Contacts between the two chains:
Residue A90 in the first protein contacts residue Q42 in the second protein (closest heavy-atom distance 3.5 Å).
Residue E118 in the first protein is in contact with residue S64 in the second protein (closest heavy-atom distance 3.0 Å).
Residue V149 in the first protein contacts residue F59 in the second protein (closest heavy-atom distance 3.7 Å).
Residue E118 in the first protein is in contact with residue L63 in the second protein (closest heavy-atom distance 2.8 Å).
Residue D110 in the first protein interacts with residue S73 in the second protein (closest heavy-atom distance 3.6 Å).
Residue P93 in the first protein is in contact with residue I94 in the second protein (closest heavy-atom distance 3.8 Å).
Residue I117 in the first protein interacts with residue S64 in the second protein (closest heavy-atom distance 3.6 Å).
Residue E120 in the first protein interacts with residue G60 in the second protein (closest heavy-atom distance 3.6 Å).
Residue R121 in the first protein interacts with residue F59 in the second protein (closest heavy-atom distance 3.3 Å).
Residue F113 in the first protein interacts with residue Q68 in the second protein (closest heavy-atom distance 3.4 Å).
Residue F119 in the first protein interacts with residue P62 in the second protein (closest heavy-atom distance 3.8 Å).
Residue V97 in the first protein interacts with residue G72 in the second protein (closest heavy-atom distance 3.7 Å).
Residue Q160 in the first protein contacts residue Q68 in the second protein (closest heavy-atom distance 3.5 Å).
Residue I77 in the first protein is in contact with residue L57 in the second protein (closest heavy-atom distance 3.8 Å).
Residue F119 in the first protein interacts with residue L57 in the second protein (closest heavy-atom distance 3.7 Å).
Residue L112 in the first protein interacts with residue N67 in the second protein (closest heavy-atom distance 3.3 Å).
Residue Y88 in the first protein contacts residue C47 in the second protein (closest heavy-atom distance 2.7 Å).
Residue F119 in the first protein contacts residue K61 in the second protein (closest heavy-atom distance 3.5 Å).
Residue L112 in the first protein is in contact with residue Q68 in the second protein (closest heavy-atom distance 3.4 Å).
Residue L96 in the first protein contacts residue T39 in the second protein (closest heavy-atom distance 3.4 Å).
Residue V111 in the first protein is in contact with residue S70 in the second protein (closest heavy-atom distance 3.8 Å).
Residue T91 in the first protein contacts residue Q42 in the second protein (closest heavy-atom distance 3.8 Å).
Residue L80 in the first protein contacts residue L53 in the second protein (closest heavy-atom distance 3.6 Å).
Residue E118 in the first protein contacts residue P62 in the second protein (closest heavy-atom distance 3.5 Å).
Residue D110 in the first protein is in contact with residue R71 in the second protein (closest heavy-atom distance 3.3 Å).
Residue P93 in the first protein contacts residue Y69 in the second protein (closest heavy-atom distance 3.7 Å).
Residue L80 in the first protein interacts with residue L57 in the second protein (closest heavy-atom distance 3.8 Å).
Residue T115 in the first protein is in contact with residue N67 in the second protein (closest heavy-atom distance 2.5 Å).
Residue Q160 in the first protein contacts residue R101 in the second protein (closest heavy-atom distance 3.3 Å).
Residue P93 in the first protein contacts residue V75 in the second protein (closest heavy-atom distance 3.7 Å).
Residue L87 in the first protein is in contact with residue A46 in the second protein (closest heavy-atom distance 3.8 Å).
Residue L80 in the first protein interacts with residue H56 in the second protein (closest heavy-atom distance 3.8 Å).
Residue Q108 in the first protein interacts with residue R71 in the second protein (closest heavy-atom distance 3.4 Å).
Residue E120 in the first protein is in contact with residue K61 in the second protein (closest heavy-atom distance 2.8 Å).
Residue D110 in the first protein is in contact with residue S70 in the second protein (closest heavy-atom distance 3.0 Å).
Residue T91 in the first protein is in contact with residue L43 in the second protein (closest heavy-atom distance 3.8 Å).
Residue F119 in the first protein is in contact with residue A54 in the second protein (closest heavy-atom distance 3.4 Å).
Residue Y88 in the first protein is in contact with residue I65 in the second protein (closest heavy-atom distance 3.5 Å).
Residue L112 in the first protein contacts residue Y69 in the second protein (closest heavy-atom distance 3.7 Å).
Residue E114 in the first protein contacts residue N67 in the second protein (closest heavy-atom distance 3.0 Å).
Residue I116 in the first protein interacts with residue T66 in the second protein (closest heavy-atom distance 2.7 Å).
Residue I77 in the first protein contacts residue F59 in the second protein (closest heavy-atom distance 3.7 Å).
Residue L87 in the first protein is in contact with residue H49 in the second protein (closest heavy-atom distance 3.7 Å).
Residue E114 in the first protein contacts residue Q68 in the second protein (closest heavy-atom distance 3.0 Å).
Residue L96 in the first protein interacts with residue Y19 in the second protein (closest heavy-atom distance 3.3 Å).
Residue F119 in the first protein is in contact with residue G60 in the second protein (closest heavy-atom distance 3.2 Å).
Residue Y88 in the first protein interacts with residue A46 in the second protein (closest heavy-atom distance 3.8 Å).
Residue F113 in the first protein is in contact with residue Y69 in the second protein (closest heavy-atom distance 3.3 Å).
Residue L96 in the first protein contacts residue R37 in the second protein (closest heavy-atom distance 3.5 Å).
Residue E120 in the first protein interacts with residue L63 in the second protein (closest heavy-atom distance 3.5 Å).
Residue S94 in the first protein contacts residue S73 in the second protein (closest heavy-atom distance 3.0 Å).
Residue V97 in the first protein interacts with residue A95 in the second protein (closest heavy-atom distance 3.8 Å).
Residue F119 in the first protein is in contact with residue L63 in the second protein (closest heavy-atom distance 3.6 Å).
Residue T91 in the first protein is in contact with residue Y69 in the second protein (closest heavy-atom distance 3.4 Å).
Residue Y88 in the first protein interacts with residue N67 in the second protein (closest heavy-atom distance 3.3 Å).
Residue I116 in the first protein is in contact with residue I65 in the second protein (closest heavy-atom distance 3.4 Å).
Residue M84 in the first protein is in contact with residue L53 in the second protein (closest heavy-atom distance 3.8 Å).
Residue Y88 in the first protein is in contact with residue Y69 in the second protein (closest heavy-atom distance 3.1 Å).
Residue R73 in the first protein interacts with residue E58 in the second protein (closest heavy-atom distance 3.4 Å).
Residue F119 in the first protein contacts residue F59 in the second protein (closest heavy-atom distance 3.7 Å).

This data describes a binding interaction between two proteins.

Sequence of the first protein:
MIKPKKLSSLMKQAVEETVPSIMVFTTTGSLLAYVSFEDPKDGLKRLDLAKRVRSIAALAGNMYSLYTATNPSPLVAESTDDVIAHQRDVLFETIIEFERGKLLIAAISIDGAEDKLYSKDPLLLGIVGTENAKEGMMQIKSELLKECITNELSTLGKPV

Sequence of the second protein:
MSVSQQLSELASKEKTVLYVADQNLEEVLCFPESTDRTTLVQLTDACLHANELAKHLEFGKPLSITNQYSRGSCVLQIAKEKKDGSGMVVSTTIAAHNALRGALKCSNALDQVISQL